Residue-level contacts at the interface:
Residue F335 in the first protein is in contact with residue I98 in the second protein (closest heavy-atom distance 4.2 Å).
Residue M274 in the first protein is in contact with residue M99 in the second protein (closest heavy-atom distance 3.5 Å).
Residue I245 in the first protein is in contact with residue L91 in the second protein (closest heavy-atom distance 3.7 Å).
Residue L213 in the first protein is in contact with residue W76 in the second protein (closest heavy-atom distance 3.9 Å).
Residue M222 in the first protein contacts residue W76 in the second protein (closest heavy-atom distance 3.5 Å).
Residue M273 in the first protein interacts with residue M99 in the second protein (closest heavy-atom distance 4.5 Å).
Residue F328 in the first protein interacts with residue F83 in the second protein (closest heavy-atom distance 4.8 Å).
Residue N271 in the first protein contacts residue M99 in the second protein (closest heavy-atom distance 4.9 Å).
Residue N277 in the first protein is in contact with residue S95 in the second protein (closest heavy-atom distance 4.0 Å).
Residue W331 in the first protein interacts with residue S95 in the second protein (closest heavy-atom distance 4.3 Å).
Residue A340 in the first protein interacts with residue N105 in the second protein (closest heavy-atom distance 3.9 Å).
Residue V237 in the first protein is in contact with residue F83 in the second protein (closest heavy-atom distance 4.0 Å).
Residue M338 in the first protein is in contact with residue M106 in the second protein (closest heavy-atom distance 2.9 Å).
Residue F348 in the first protein contacts residue I98 in the second protein (closest heavy-atom distance 3.8 Å).
Residue N277 in the first protein interacts with residue I98 in the second protein (closest heavy-atom distance 3.9 Å).
Residue M273 in the first protein contacts residue L102 in the second protein (closest heavy-atom distance 3.4 Å).
Residue V344 in the first protein is in contact with residue W97 in the second protein (closest heavy-atom distance 3.6 Å).
Residue G339 in the first protein is in contact with residue M106 in the second protein (closest heavy-atom distance 4.5 Å).
Residue G341 in the first protein contacts residue N105 in the second protein (closest heavy-atom distance 3.3 Å).
Residue M273 in the first protein interacts with residue N103 in the second protein (closest heavy-atom distance 3.6 Å).
Residue F348 in the first protein interacts with residue W97 in the second protein (closest heavy-atom distance 4.1 Å).
Residue V344 in the first protein is in contact with residue I98 in the second protein (closest heavy-atom distance 4.4 Å).
Residue K214 in the first protein contacts residue D73 in the second protein (closest heavy-atom distance 2.8 Å).
Residue F328 in the first protein is in contact with residue I87 in the second protein (closest heavy-atom distance 3.3 Å).
Residue N277 in the first protein is in contact with residue M99 in the second protein (closest heavy-atom distance 3.2 Å).
Residue F209 in the first protein interacts with residue W76 in the second protein (closest heavy-atom distance 4.9 Å).
Residue M273 in the first protein is in contact with residue M106 in the second protein (closest heavy-atom distance 3.5 Å).
Residue V344 in the first protein interacts with residue N101 in the second protein (closest heavy-atom distance 3.3 Å).
Residue M338 in the first protein contacts residue L102 in the second protein (closest heavy-atom distance 3.1 Å).
Residue G339 in the first protein interacts with residue N105 in the second protein (closest heavy-atom distance 3.6 Å).
Residue K214 in the first protein is in contact with residue E74 in the second protein (closest heavy-atom distance 4.7 Å).
Residue I329 in the first protein contacts residue I90 in the second protein (closest heavy-atom distance 3.6 Å).
Residue F347 in the first protein contacts residue W97 in the second protein (closest heavy-atom distance 4.5 Å).
Residue W331 in the first protein is in contact with residue I98 in the second protein (closest heavy-atom distance 3.7 Å).
Residue W331 in the first protein contacts residue L91 in the second protein (closest heavy-atom distance 4.2 Å).
Residue W331 in the first protein contacts residue I90 in the second protein (closest heavy-atom distance 4.0 Å).
Residue A281 in the first protein is in contact with residue L91 in the second protein (closest heavy-atom distance 4.0 Å).
Residue A241 in the first protein interacts with residue I87 in the second protein (closest heavy-atom distance 4.7 Å).
Residue W331 in the first protein interacts with residue G94 in the second protein (closest heavy-atom distance 4.5 Å).
Residue F328 in the first protein interacts with residue I90 in the second protein (closest heavy-atom distance 3.3 Å).
Residue M274 in the first protein is in contact with residue S95 in the second protein (closest heavy-atom distance 4.3 Å).
Residue F335 in the first protein interacts with residue L102 in the second protein (closest heavy-atom distance 4.4 Å).
Residue N271 in the first protein contacts residue N103 in the second protein (closest heavy-atom distance 3.5 Å).
Residue A340 in the first protein interacts with residue L102 in the second protein (closest heavy-atom distance 3.2 Å).
Residue L332 in the first protein is in contact with residue I98 in the second protein (closest heavy-atom distance 3.4 Å).
Residue G339 in the first protein contacts residue L102 in the second protein (closest heavy-atom distance 3.8 Å).
Residue N343 in the first protein interacts with residue W97 in the second protein (closest heavy-atom distance 4.8 Å).

Sequence of the second protein:
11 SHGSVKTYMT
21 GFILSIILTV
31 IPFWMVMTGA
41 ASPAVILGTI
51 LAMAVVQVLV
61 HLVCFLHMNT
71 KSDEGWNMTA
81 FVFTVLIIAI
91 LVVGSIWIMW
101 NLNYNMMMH

This data describes a binding interaction between two proteins.

Sequence of the first protein:
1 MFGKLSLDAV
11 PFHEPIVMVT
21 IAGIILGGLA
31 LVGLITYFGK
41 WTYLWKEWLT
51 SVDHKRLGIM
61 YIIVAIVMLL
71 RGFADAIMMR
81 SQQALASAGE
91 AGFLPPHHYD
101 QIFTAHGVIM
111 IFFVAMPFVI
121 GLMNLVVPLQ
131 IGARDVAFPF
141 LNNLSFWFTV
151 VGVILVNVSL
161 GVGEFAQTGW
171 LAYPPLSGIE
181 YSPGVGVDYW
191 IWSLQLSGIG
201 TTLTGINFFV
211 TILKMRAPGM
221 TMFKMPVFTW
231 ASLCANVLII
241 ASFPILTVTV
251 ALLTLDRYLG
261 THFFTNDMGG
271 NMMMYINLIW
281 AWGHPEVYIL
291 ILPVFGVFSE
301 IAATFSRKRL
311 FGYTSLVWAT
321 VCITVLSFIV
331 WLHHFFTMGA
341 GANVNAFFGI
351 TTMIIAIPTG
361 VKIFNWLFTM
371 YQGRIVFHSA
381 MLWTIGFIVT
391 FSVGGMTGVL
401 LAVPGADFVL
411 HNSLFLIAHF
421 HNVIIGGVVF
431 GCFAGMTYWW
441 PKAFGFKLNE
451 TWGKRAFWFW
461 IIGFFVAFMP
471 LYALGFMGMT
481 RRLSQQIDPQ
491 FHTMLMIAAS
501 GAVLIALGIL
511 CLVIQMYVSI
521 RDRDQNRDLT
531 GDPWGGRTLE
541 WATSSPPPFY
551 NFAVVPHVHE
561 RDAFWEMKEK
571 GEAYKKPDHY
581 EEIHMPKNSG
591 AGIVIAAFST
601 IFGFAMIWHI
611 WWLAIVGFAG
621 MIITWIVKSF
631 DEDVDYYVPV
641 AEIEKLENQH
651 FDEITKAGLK